This data describes a binding interaction between two proteins.

Contacts between the two chains:
Residue T72 in the second protein interacts with residue G15 in the first protein (closest heavy-atom distance 3.7 Å).
Residue M129 in the second protein contacts residue V11 in the first protein (closest heavy-atom distance 3.0 Å).
Residue V79 in the second protein interacts with residue A16 in the first protein (closest heavy-atom distance 3.3 Å).
Residue L131 in the second protein contacts residue V11 in the first protein (closest heavy-atom distance 3.8 Å).
Residue L106 in the second protein is in contact with residue V11 in the first protein (closest heavy-atom distance 3.8 Å).
Residue F127 in the second protein interacts with residue P13 in the first protein (closest heavy-atom distance 3.1 Å).
Residue V81 in the second protein contacts residue W14 in the first protein (closest heavy-atom distance 3.8 Å).
Residue L106 in the second protein is in contact with residue W14 in the first protein (closest heavy-atom distance 3.9 Å).
Residue Y130 in the second protein contacts residue V9 in the first protein (closest heavy-atom distance 3.3 Å).
Residue S128 in the second protein contacts residue V11 in the first protein (closest heavy-atom distance 3.3 Å).
Residue V79 in the second protein interacts with residue G15 in the first protein (closest heavy-atom distance 3.9 Å).
Residue S128 in the second protein contacts residue I10 in the first protein (closest heavy-atom distance 3.9 Å).
Residue L131 in the second protein is in contact with residue I10 in the first protein (closest heavy-atom distance 4.8 Å).
Residue M129 in the second protein is in contact with residue W14 in the first protein (closest heavy-atom distance 3.6 Å).
Residue Y130 in the second protein contacts residue T8 in the first protein (closest heavy-atom distance 3.8 Å).
Residue F127 in the second protein contacts residue G12 in the first protein (closest heavy-atom distance 4.4 Å).
Residue V80 in the second protein contacts residue G15 in the first protein (closest heavy-atom distance 4.9 Å).
Residue Y130 in the second protein is in contact with residue I10 in the first protein (closest heavy-atom distance 3.4 Å).
Residue F104 in the second protein interacts with residue W14 in the first protein (closest heavy-atom distance 3.5 Å).
Residue N105 in the second protein contacts residue W14 in the first protein (closest heavy-atom distance 4.7 Å).
Residue V81 in the second protein is in contact with residue G15 in the first protein (closest heavy-atom distance 4.3 Å).
Residue Y126 in the second protein contacts residue A16 in the first protein (closest heavy-atom distance 3.7 Å).
Residue M129 in the second protein contacts residue I10 in the first protein (closest heavy-atom distance 3.4 Å).
Residue A8 in the second protein is in contact with residue T8 in the first protein (closest heavy-atom distance 3.9 Å).
Residue T72 in the second protein is in contact with residue W14 in the first protein (closest heavy-atom distance 4.4 Å).
Residue S128 in the second protein interacts with residue W14 in the first protein (closest heavy-atom distance 4.9 Å).
Residue L131 in the second protein is in contact with residue V9 in the first protein (closest heavy-atom distance 2.8 Å).
Residue V114 in the second protein is in contact with residue T8 in the first protein (closest heavy-atom distance 4.3 Å).
Residue S132 in the second protein is in contact with residue T8 in the first protein (closest heavy-atom distance 4.8 Å).
Residue V80 in the second protein contacts residue A16 in the first protein (closest heavy-atom distance 5.0 Å).
Residue Y126 in the second protein is in contact with residue G15 in the first protein (closest heavy-atom distance 3.9 Å).
Residue K117 in the second protein contacts residue I10 in the first protein (closest heavy-atom distance 4.4 Å).
Residue F127 in the second protein contacts residue W14 in the first protein (closest heavy-atom distance 2.9 Å).
Residue D125 in the second protein interacts with residue A16 in the first protein (closest heavy-atom distance 2.9 Å).
Residue S128 in the second protein contacts residue P13 in the first protein (closest heavy-atom distance 3.2 Å).
Residue Y126 in the second protein contacts residue W14 in the first protein (closest heavy-atom distance 2.8 Å).
Residue Y126 in the second protein contacts residue P13 in the first protein (closest heavy-atom distance 3.9 Å).
Residue M129 in the second protein interacts with residue V9 in the first protein (closest heavy-atom distance 4.1 Å).
Residue Y126 in the second protein is in contact with residue K17 in the first protein (closest heavy-atom distance 5.0 Å).
Residue L131 in the second protein contacts residue T8 in the first protein (closest heavy-atom distance 3.2 Å).
Residue D125 in the second protein is in contact with residue G15 in the first protein (closest heavy-atom distance 3.2 Å).
Residue D125 in the second protein interacts with residue W14 in the first protein (closest heavy-atom distance 4.1 Å).
Residue S128 in the second protein interacts with residue G12 in the first protein (closest heavy-atom distance 3.7 Å).

Sequence of the second protein:
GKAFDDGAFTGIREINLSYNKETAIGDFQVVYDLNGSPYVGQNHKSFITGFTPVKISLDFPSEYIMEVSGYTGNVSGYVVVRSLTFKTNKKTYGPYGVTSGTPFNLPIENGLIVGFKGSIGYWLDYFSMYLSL

Sequence of the first protein:
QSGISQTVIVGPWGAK